Sequence of chain A:
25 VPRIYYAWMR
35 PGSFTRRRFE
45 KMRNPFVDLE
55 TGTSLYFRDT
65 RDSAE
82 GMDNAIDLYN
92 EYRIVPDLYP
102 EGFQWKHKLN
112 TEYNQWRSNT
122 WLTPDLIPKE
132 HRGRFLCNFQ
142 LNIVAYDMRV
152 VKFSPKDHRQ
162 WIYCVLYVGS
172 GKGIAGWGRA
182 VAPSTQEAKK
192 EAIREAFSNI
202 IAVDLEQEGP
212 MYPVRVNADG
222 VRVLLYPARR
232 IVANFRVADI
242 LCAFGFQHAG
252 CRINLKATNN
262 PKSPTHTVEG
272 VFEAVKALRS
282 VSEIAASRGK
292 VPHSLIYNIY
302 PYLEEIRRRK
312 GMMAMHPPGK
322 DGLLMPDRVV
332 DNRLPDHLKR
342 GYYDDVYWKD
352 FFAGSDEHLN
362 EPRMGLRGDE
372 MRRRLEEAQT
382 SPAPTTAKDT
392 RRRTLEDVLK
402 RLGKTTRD

The following describes two proteins that form a bound complex.

Contacts between the two chains:
Residue S357 in chain B is in contact with residue Y301 in chain A (closest heavy-atom distance 3.3 Å).
Residue F362 in chain B interacts with residue Y301 in chain A (closest heavy-atom distance 4.2 Å).
Residue T354 in chain B interacts with residue N299 in chain A (closest heavy-atom distance 3.7 Å).
Residue Y356 in chain B is in contact with residue I300 in chain A (closest heavy-atom distance 3.4 Å).
Residue S357 in chain B is in contact with residue N299 in chain A (closest heavy-atom distance 3.3 Å).
Residue F342 in chain B contacts residue W32 in chain A (closest heavy-atom distance 3.5 Å).
Residue Y356 in chain B interacts with residue P302 in chain A (closest heavy-atom distance 4.8 Å).
Residue R359 in chain B interacts with residue Y301 in chain A (closest heavy-atom distance 3.6 Å).
Residue D358 in chain B contacts residue Y301 in chain A (closest heavy-atom distance 3.6 Å).
Residue S357 in chain B is in contact with residue I300 in chain A (closest heavy-atom distance 5.0 Å).
Residue Y356 in chain B contacts residue Y301 in chain A (closest heavy-atom distance 2.8 Å).
Residue Y356 in chain B interacts with residue N299 in chain A (closest heavy-atom distance 3.7 Å).

Sequence of chain B:
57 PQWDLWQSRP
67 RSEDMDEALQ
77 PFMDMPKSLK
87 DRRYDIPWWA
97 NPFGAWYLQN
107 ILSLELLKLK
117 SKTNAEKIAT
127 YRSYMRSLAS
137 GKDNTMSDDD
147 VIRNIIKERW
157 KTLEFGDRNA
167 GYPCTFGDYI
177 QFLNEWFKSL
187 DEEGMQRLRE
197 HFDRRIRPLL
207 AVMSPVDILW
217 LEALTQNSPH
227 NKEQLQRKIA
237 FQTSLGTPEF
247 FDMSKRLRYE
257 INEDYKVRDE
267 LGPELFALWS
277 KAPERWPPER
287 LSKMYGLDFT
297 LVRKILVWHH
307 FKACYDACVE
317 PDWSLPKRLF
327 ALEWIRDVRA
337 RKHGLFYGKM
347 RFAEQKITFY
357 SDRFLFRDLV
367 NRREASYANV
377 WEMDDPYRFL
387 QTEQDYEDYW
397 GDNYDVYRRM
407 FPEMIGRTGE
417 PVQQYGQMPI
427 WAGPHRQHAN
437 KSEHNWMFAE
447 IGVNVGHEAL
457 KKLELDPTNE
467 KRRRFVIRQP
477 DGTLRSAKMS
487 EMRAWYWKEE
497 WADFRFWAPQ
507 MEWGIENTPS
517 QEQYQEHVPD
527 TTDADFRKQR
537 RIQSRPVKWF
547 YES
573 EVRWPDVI